Sequence of chain B:
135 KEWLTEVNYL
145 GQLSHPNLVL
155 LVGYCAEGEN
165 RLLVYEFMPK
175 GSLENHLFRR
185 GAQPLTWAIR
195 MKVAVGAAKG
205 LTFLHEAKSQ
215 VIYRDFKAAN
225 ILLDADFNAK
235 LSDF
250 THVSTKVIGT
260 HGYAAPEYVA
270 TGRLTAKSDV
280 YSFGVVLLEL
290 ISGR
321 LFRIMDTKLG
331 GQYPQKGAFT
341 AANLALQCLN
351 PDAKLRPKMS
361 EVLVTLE

These two protein chains interact to form a complex.

Contacts between the two chains:
Residue G274 in chain A is in contact with residue R272 in chain B (closest heavy-atom distance 3.5 Å).
Residue F212 in chain A is in contact with residue S253 in chain B (closest heavy-atom distance 4.6 Å).
Residue K241 in chain A contacts residue T259 in chain B (closest heavy-atom distance 3.3 Å).
Residue R100 in chain A interacts with residue T254 in chain B (closest heavy-atom distance 4.8 Å).
Residue K241 in chain A contacts residue G261 in chain B (closest heavy-atom distance 4.0 Å).
Residue H240 in chain A interacts with residue K255 in chain B (closest heavy-atom distance 4.0 Å).
Residue V70 in chain A interacts with residue S253 in chain B (closest heavy-atom distance 4.3 Å).
Residue G278 in chain A contacts residue T270 in chain B (closest heavy-atom distance 3.7 Å).
Residue L276 in chain A interacts with residue E266 in chain B (closest heavy-atom distance 3.2 Å).
Residue I235 in chain A is in contact with residue K255 in chain B (closest heavy-atom distance 3.8 Å).
Residue L276 in chain A is in contact with residue K354 in chain B (closest heavy-atom distance 4.3 Å).
Residue V228 in chain A interacts with residue K255 in chain B (closest heavy-atom distance 3.0 Å).
Residue L276 in chain A interacts with residue R272 in chain B (closest heavy-atom distance 3.6 Å).
Residue V228 in chain A contacts residue T259 in chain B (closest heavy-atom distance 4.7 Å).
Residue G233 in chain A contacts residue T270 in chain B (closest heavy-atom distance 4.7 Å).
Residue D275 in chain A contacts residue T270 in chain B (closest heavy-atom distance 3.3 Å).
Residue F232 in chain A contacts residue G271 in chain B (closest heavy-atom distance 3.6 Å).
Residue T242 in chain A is in contact with residue T259 in chain B (closest heavy-atom distance 3.8 Å).
Residue H240 in chain A interacts with residue H260 in chain B (closest heavy-atom distance 4.0 Å).
Residue G233 in chain A is in contact with residue A269 in chain B (closest heavy-atom distance 3.4 Å).
Residue H240 in chain A interacts with residue T259 in chain B (closest heavy-atom distance 3.0 Å).
Residue G230 in chain A contacts residue K255 in chain B (closest heavy-atom distance 3.6 Å).
Residue F232 in chain A interacts with residue A269 in chain B (closest heavy-atom distance 4.3 Å).
Residue L276 in chain A interacts with residue T270 in chain B (closest heavy-atom distance 4.4 Å).
Residue L229 in chain A interacts with residue T254 in chain B (closest heavy-atom distance 3.6 Å).
Residue Q277 in chain A interacts with residue T270 in chain B (closest heavy-atom distance 3.9 Å).
Residue W227 in chain A is in contact with residue T254 in chain B (closest heavy-atom distance 3.8 Å).
Residue L229 in chain A interacts with residue S253 in chain B (closest heavy-atom distance 3.3 Å).
Residue G230 in chain A contacts residue S253 in chain B (closest heavy-atom distance 2.5 Å).
Residue F232 in chain A contacts residue Y267 in chain B (closest heavy-atom distance 3.4 Å).
Residue H240 in chain A interacts with residue G258 in chain B (closest heavy-atom distance 2.9 Å).
Residue V228 in chain A contacts residue V256 in chain B (closest heavy-atom distance 4.9 Å).
Residue T231 in chain A is in contact with residue S253 in chain B (closest heavy-atom distance 4.3 Å).
Residue I268 in chain A is in contact with residue H251 in chain B (closest heavy-atom distance 3.5 Å).
Residue F232 in chain A is in contact with residue V268 in chain B (closest heavy-atom distance 3.8 Å).
Residue H240 in chain A is in contact with residue I257 in chain B (closest heavy-atom distance 3.0 Å).
Residue C243 in chain A contacts residue T259 in chain B (closest heavy-atom distance 4.4 Å).
Residue V228 in chain A interacts with residue T254 in chain B (closest heavy-atom distance 3.8 Å).
Residue H240 in chain A interacts with residue V268 in chain B (closest heavy-atom distance 4.2 Å).
Residue D275 in chain A is in contact with residue R272 in chain B (closest heavy-atom distance 4.0 Å).
Residue F232 in chain A is in contact with residue V252 in chain B (closest heavy-atom distance 4.2 Å).
Residue P237 in chain A is in contact with residue V268 in chain B (closest heavy-atom distance 3.6 Å).
Residue I268 in chain A is in contact with residue T270 in chain B (closest heavy-atom distance 3.3 Å).
Residue F232 in chain A contacts residue H251 in chain B (closest heavy-atom distance 3.4 Å).
Residue G230 in chain A contacts residue T254 in chain B (closest heavy-atom distance 4.4 Å).
Residue I268 in chain A contacts residue A269 in chain B (closest heavy-atom distance 3.5 Å).
Residue G278 in chain A is in contact with residue A269 in chain B (closest heavy-atom distance 4.3 Å).
Residue L229 in chain A interacts with residue K255 in chain B (closest heavy-atom distance 3.8 Å).
Residue V228 in chain A is in contact with residue S253 in chain B (closest heavy-atom distance 4.8 Å).
Residue F232 in chain A contacts residue K255 in chain B (closest heavy-atom distance 3.5 Å).
Residue H240 in chain A is in contact with residue A263 in chain B (closest heavy-atom distance 3.5 Å).
Residue T231 in chain A contacts residue K255 in chain B (closest heavy-atom distance 3.4 Å).
Residue F232 in chain A contacts residue T270 in chain B (closest heavy-atom distance 3.8 Å).
Residue G233 in chain A contacts residue V268 in chain B (closest heavy-atom distance 2.8 Å).
Residue I235 in chain A contacts residue V268 in chain B (closest heavy-atom distance 3.6 Å).
Residue K241 in chain A contacts residue G258 in chain B (closest heavy-atom distance 4.7 Å).
Residue K241 in chain A interacts with residue H260 in chain B (closest heavy-atom distance 3.7 Å).

Sequence of chain A:
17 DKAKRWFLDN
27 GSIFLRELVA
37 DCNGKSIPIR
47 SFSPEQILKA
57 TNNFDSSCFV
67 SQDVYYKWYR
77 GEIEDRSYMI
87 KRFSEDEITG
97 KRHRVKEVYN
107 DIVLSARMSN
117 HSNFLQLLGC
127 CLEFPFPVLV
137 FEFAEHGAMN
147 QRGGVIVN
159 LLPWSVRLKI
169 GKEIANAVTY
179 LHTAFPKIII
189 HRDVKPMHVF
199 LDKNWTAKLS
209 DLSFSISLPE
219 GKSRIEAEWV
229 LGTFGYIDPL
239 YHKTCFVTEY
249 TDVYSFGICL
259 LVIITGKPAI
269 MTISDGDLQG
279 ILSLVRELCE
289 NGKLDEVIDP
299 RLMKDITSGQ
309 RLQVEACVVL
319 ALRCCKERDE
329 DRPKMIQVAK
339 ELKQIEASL